The following describes two proteins that form a bound complex.

Residue-level contacts at the interface:
Residue F14 in protein 1 interacts with residue C19 in protein 2 (closest heavy-atom distance 3.2 Å).
Residue I210 in protein 1 contacts residue N5 in protein 2 (closest heavy-atom distance 3.2 Å).
Residue T10 in protein 1 contacts residue S24 in protein 2 (closest heavy-atom distance 3.2 Å).
Residue R11 in protein 1 contacts residue S21 in protein 2 (closest heavy-atom distance 3.2 Å).
Residue E213 in protein 1 is in contact with residue L8 in protein 2 (closest heavy-atom distance 3.3 Å).
Residue P189 in protein 1 contacts residue E4 in protein 2 (closest heavy-atom distance 3.7 Å).
Residue V13 in protein 1 contacts residue S21 in protein 2 (closest heavy-atom distance 3.6 Å).
Residue L12 in protein 1 is in contact with residue S21 in protein 2 (closest heavy-atom distance 3.3 Å).
Residue T115 in protein 1 is in contact with residue L15 in protein 2 (closest heavy-atom distance 3.5 Å).
Residue R11 in protein 1 is in contact with residue F22 in protein 2 (closest heavy-atom distance 3.3 Å).
Residue E205 in protein 1 is in contact with residue I20 in protein 2 (closest heavy-atom distance 3.5 Å).
Residue I209 in protein 1 contacts residue N5 in protein 2 (closest heavy-atom distance 2.9 Å).
Residue S15 in protein 1 is in contact with residue C19 in protein 2 (closest heavy-atom distance 3.6 Å).
Residue L125 in protein 1 interacts with residue I16 in protein 2 (closest heavy-atom distance 3.2 Å).
Residue P110 in protein 1 interacts with residue L15 in protein 2 (closest heavy-atom distance 2.9 Å).
Residue I212 in protein 1 is in contact with residue L7 in protein 2 (closest heavy-atom distance 3.3 Å).
Residue T211 in protein 1 contacts residue N5 in protein 2 (closest heavy-atom distance 3.0 Å).
Residue R90 in protein 1 is in contact with residue G23 in protein 2 (closest heavy-atom distance 3.3 Å).
Residue R206 in protein 1 is in contact with residue I20 in protein 2 (closest heavy-atom distance 3.6 Å).
Residue F14 in protein 1 contacts residue I20 in protein 2 (closest heavy-atom distance 2.7 Å).
Residue F127 in protein 1 interacts with residue L7 in protein 2 (closest heavy-atom distance 3.5 Å).
Residue I209 in protein 1 is in contact with residue E4 in protein 2 (closest heavy-atom distance 3.6 Å).
Residue V13 in protein 1 is in contact with residue I20 in protein 2 (closest heavy-atom distance 3.3 Å).
Residue P204 in protein 1 interacts with residue F22 in protein 2 (closest heavy-atom distance 3.6 Å).
Residue G111 in protein 1 contacts residue L15 in protein 2 (closest heavy-atom distance 3.2 Å).
Residue T211 in protein 1 contacts residue L6 in protein 2 (closest heavy-atom distance 3.5 Å).
Residue V126 in protein 1 interacts with residue P13 in protein 2 (closest heavy-atom distance 3.6 Å).
Residue L12 in protein 1 contacts residue F22 in protein 2 (closest heavy-atom distance 2.8 Å).
Residue P110 in protein 1 is in contact with residue P13 in protein 2 (closest heavy-atom distance 3.8 Å).
Residue L125 in protein 1 is in contact with residue L15 in protein 2 (closest heavy-atom distance 3.7 Å).
Residue P110 in protein 1 is in contact with residue T14 in protein 2 (closest heavy-atom distance 3.7 Å).
Residue S112 in protein 1 contacts residue N17 in protein 2 (closest heavy-atom distance 3.6 Å).
Residue L116 in protein 1 contacts residue S18 in protein 2 (closest heavy-atom distance 3.7 Å).
Residue V126 in protein 1 contacts residue T14 in protein 2 (closest heavy-atom distance 3.4 Å).
Residue V93 in protein 1 interacts with residue F22 in protein 2 (closest heavy-atom distance 3.5 Å).
Residue E213 in protein 1 is in contact with residue L6 in protein 2 (closest heavy-atom distance 3.5 Å).
Residue T211 in protein 1 interacts with residue E4 in protein 2 (closest heavy-atom distance 3.6 Å).
Residue R206 in protein 1 is in contact with residue S18 in protein 2 (closest heavy-atom distance 3.0 Å).
Residue I209 in protein 1 interacts with residue N3 in protein 2 (closest heavy-atom distance 3.5 Å).
Residue S112 in protein 1 contacts residue L15 in protein 2 (closest heavy-atom distance 3.1 Å).
Residue F14 in protein 1 is in contact with residue F22 in protein 2 (closest heavy-atom distance 3.4 Å).
Residue P204 in protein 1 is in contact with residue S21 in protein 2 (closest heavy-atom distance 3.5 Å).
Residue F114 in protein 1 is in contact with residue N17 in protein 2 (closest heavy-atom distance 2.9 Å).
Residue S131 in protein 1 contacts residue V9 in protein 2 (closest heavy-atom distance 3.8 Å).
Residue F127 in protein 1 is in contact with residue P13 in protein 2 (closest heavy-atom distance 3.2 Å).
Residue E213 in protein 1 interacts with residue L7 in protein 2 (closest heavy-atom distance 3.0 Å).
Residue E207 in protein 1 contacts residue S21 in protein 2 (closest heavy-atom distance 3.2 Å).
Residue A16 in protein 1 interacts with residue N17 in protein 2 (closest heavy-atom distance 3.4 Å).
Residue L116 in protein 1 interacts with residue I20 in protein 2 (closest heavy-atom distance 3.5 Å).
Residue T211 in protein 1 is in contact with residue L7 in protein 2 (closest heavy-atom distance 2.7 Å).
Residue R206 in protein 1 contacts residue C19 in protein 2 (closest heavy-atom distance 3.3 Å).
Residue E207 in protein 1 contacts residue S18 in protein 2 (closest heavy-atom distance 3.0 Å).
Residue T128 in protein 1 interacts with residue P13 in protein 2 (closest heavy-atom distance 3.1 Å).
Residue A129 in protein 1 is in contact with residue V9 in protein 2 (closest heavy-atom distance 3.7 Å).
Residue E213 in protein 1 contacts residue V9 in protein 2 (closest heavy-atom distance 3.3 Å).
Residue F127 in protein 1 contacts residue T14 in protein 2 (closest heavy-atom distance 2.6 Å).
Residue E207 in protein 1 is in contact with residue C19 in protein 2 (closest heavy-atom distance 2.8 Å).
Residue F127 in protein 1 is in contact with residue I16 in protein 2 (closest heavy-atom distance 3.3 Å).
Residue E205 in protein 1 is in contact with residue S21 in protein 2 (closest heavy-atom distance 3.0 Å).
Residue T128 in protein 1 interacts with residue G12 in protein 2 (closest heavy-atom distance 3.7 Å).

Sequence of protein 1:
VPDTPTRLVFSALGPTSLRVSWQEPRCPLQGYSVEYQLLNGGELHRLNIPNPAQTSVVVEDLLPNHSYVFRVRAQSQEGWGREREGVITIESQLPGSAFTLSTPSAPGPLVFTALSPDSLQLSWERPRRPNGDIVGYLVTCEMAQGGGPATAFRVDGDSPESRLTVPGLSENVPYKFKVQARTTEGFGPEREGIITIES

Sequence of protein 2:
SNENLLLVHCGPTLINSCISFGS